Sequence of chain A:
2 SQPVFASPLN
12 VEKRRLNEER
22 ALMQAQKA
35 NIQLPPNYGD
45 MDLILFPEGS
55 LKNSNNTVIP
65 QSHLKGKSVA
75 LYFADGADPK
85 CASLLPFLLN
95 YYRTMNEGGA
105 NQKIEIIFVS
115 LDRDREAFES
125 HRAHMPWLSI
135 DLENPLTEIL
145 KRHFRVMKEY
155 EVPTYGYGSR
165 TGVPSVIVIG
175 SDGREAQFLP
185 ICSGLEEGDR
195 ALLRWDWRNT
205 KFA

These two protein chains interact to form a complex.

Interface contacts:
Residue E101 in chain A interacts with residue V252 in chain B (closest heavy-atom distance 4.3 Å).
Residue E101 in chain A interacts with residue A253 in chain B (closest heavy-atom distance 3.3 Å).
Residue R97 in chain A is in contact with residue Q244 in chain B (closest heavy-atom distance 4.8 Å).
Residue N94 in chain A interacts with residue R248 in chain B (closest heavy-atom distance 2.6 Å).
Residue R97 in chain A interacts with residue R248 in chain B (closest heavy-atom distance 4.2 Å).

Sequence of chain B:
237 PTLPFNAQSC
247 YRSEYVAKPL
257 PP